This data describes a binding interaction between two proteins.

Sequence of the first protein:
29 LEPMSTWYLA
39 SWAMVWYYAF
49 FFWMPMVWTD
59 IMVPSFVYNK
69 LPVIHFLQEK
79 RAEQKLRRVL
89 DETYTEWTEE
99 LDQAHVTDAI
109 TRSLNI

Residue-level contacts at the interface:
Residue W283 in the second protein interacts with residue F64 in the first protein (closest heavy-atom distance 3.4 Å).
Residue W285 in the second protein contacts residue N67 in the first protein (closest heavy-atom distance 3.6 Å).
Residue M50 in the second protein contacts residue A107 in the first protein (closest heavy-atom distance 3.5 Å).
Residue V297 in the second protein is in contact with residue K78 in the first protein (closest heavy-atom distance 2.9 Å).
Residue K116 in the second protein interacts with residue E94 in the first protein (closest heavy-atom distance 3.7 Å).
Residue W285 in the second protein interacts with residue V71 in the first protein (closest heavy-atom distance 3.5 Å).
Residue L295 in the second protein contacts residue K78 in the first protein (closest heavy-atom distance 3.3 Å).
Residue K139 in the second protein interacts with residue W95 in the first protein (closest heavy-atom distance 3.7 Å).
Residue T312 in the second protein interacts with residue Y92 in the first protein (closest heavy-atom distance 3.6 Å).
Residue M97 in the second protein contacts residue L88 in the first protein (closest heavy-atom distance 3.5 Å).
Residue R194 in the second protein is in contact with residue I114 in the first protein (closest heavy-atom distance 3.2 Å).
Residue V278 in the second protein contacts residue K68 in the first protein (closest heavy-atom distance 3.4 Å).
Residue V270 in the second protein interacts with residue I72 in the first protein (closest heavy-atom distance 3.7 Å).
Residue D136 in the second protein interacts with residue T93 in the first protein (closest heavy-atom distance 2.7 Å).
Residue R205 in the second protein interacts with residue I108 in the first protein (closest heavy-atom distance 3.6 Å).
Residue N43 in the second protein interacts with residue I108 in the first protein (closest heavy-atom distance 3.6 Å).
Residue A47 in the second protein is in contact with residue V104 in the first protein (closest heavy-atom distance 3.7 Å).
Residue Q39 in the second protein contacts residue L112 in the first protein (closest heavy-atom distance 3.7 Å).
Residue L203 in the second protein is in contact with residue I108 in the first protein (closest heavy-atom distance 3.5 Å).
Residue R298 in the second protein contacts residue R85 in the first protein (closest heavy-atom distance 3.3 Å).
Residue E277 in the second protein interacts with residue K68 in the first protein (closest heavy-atom distance 3.1 Å).
Residue Y263 in the second protein contacts residue H73 in the first protein (closest heavy-atom distance 3.2 Å).
Residue R300 in the second protein is in contact with residue R85 in the first protein (closest heavy-atom distance 3.5 Å).
Residue C106 in the second protein contacts residue L88 in the first protein (closest heavy-atom distance 3.6 Å).
Residue E269 in the second protein is in contact with residue Q76 in the first protein (closest heavy-atom distance 3.4 Å).
Residue K116 in the second protein contacts residue W95 in the first protein (closest heavy-atom distance 3.3 Å).
Residue V270 in the second protein contacts residue Q76 in the first protein (closest heavy-atom distance 3.4 Å).
Residue E117 in the second protein is in contact with residue E94 in the first protein (closest heavy-atom distance 3.8 Å).
Residue L294 in the second protein interacts with residue K78 in the first protein (closest heavy-atom distance 3.6 Å).
Residue V278 in the second protein interacts with residue V61 in the first protein (closest heavy-atom distance 3.5 Å).
Residue E291 in the second protein is in contact with residue L75 in the first protein (closest heavy-atom distance 3.8 Å).
Residue M309 in the second protein is in contact with residue T91 in the first protein (closest heavy-atom distance 3.3 Å).
Residue W283 in the second protein is in contact with residue W56 in the first protein (closest heavy-atom distance 3.5 Å).
Residue Q313 in the second protein is in contact with residue T93 in the first protein (closest heavy-atom distance 3.4 Å).
Residue M246 in the second protein contacts residue H73 in the first protein (closest heavy-atom distance 3.6 Å).
Residue H109 in the second protein interacts with residue T93 in the first protein (closest heavy-atom distance 3.3 Å).
Residue R205 in the second protein is in contact with residue T105 in the first protein (closest heavy-atom distance 2.6 Å).
Residue Q284 in the second protein is in contact with residue K68 in the first protein (closest heavy-atom distance 2.3 Å).
Residue K55 in the second protein interacts with residue E98 in the first protein (closest heavy-atom distance 3.7 Å).
Residue T197 in the second protein is in contact with residue I114 in the first protein (closest heavy-atom distance 3.8 Å).
Residue K316 in the second protein interacts with residue E94 in the first protein (closest heavy-atom distance 3.1 Å).
Residue V305 in the second protein contacts residue L88 in the first protein (closest heavy-atom distance 3.7 Å).
Residue D136 in the second protein contacts residue W95 in the first protein (closest heavy-atom distance 2.8 Å).
Residue R273 in the second protein interacts with residue I72 in the first protein (closest heavy-atom distance 3.8 Å).
Residue V260 in the second protein interacts with residue Y66 in the first protein (closest heavy-atom distance 3.7 Å).
Residue H109 in the second protein contacts residue T91 in the first protein (closest heavy-atom distance 3.3 Å).
Residue T201 in the second protein is in contact with residue L112 in the first protein (closest heavy-atom distance 3.6 Å).
Residue Y54 in the second protein contacts residue L99 in the first protein (closest heavy-atom distance 3.6 Å).
Residue V260 in the second protein is in contact with residue L69 in the first protein (closest heavy-atom distance 3.7 Å).
Residue V278 in the second protein is in contact with residue V65 in the first protein (closest heavy-atom distance 3.7 Å).
Residue V130 in the second protein interacts with residue T93 in the first protein (closest heavy-atom distance 3.3 Å).
Residue K316 in the second protein contacts residue Y92 in the first protein (closest heavy-atom distance 3.3 Å).
Residue R205 in the second protein is in contact with residue V104 in the first protein (closest heavy-atom distance 3.5 Å).
Residue A274 in the second protein is in contact with residue I72 in the first protein (closest heavy-atom distance 3.7 Å).
Residue V270 in the second protein contacts residue L69 in the first protein (closest heavy-atom distance 3.6 Å).
Residue G282 in the second protein is in contact with residue K68 in the first protein (closest heavy-atom distance 2.8 Å).
Residue R300 in the second protein interacts with residue D89 in the first protein (closest heavy-atom distance 3.0 Å).
Residue R235 in the second protein interacts with residue V87 in the first protein (closest heavy-atom distance 3.2 Å).
Residue E290 in the second protein contacts residue L75 in the first protein (closest heavy-atom distance 3.5 Å).
Residue L102 in the second protein contacts residue L88 in the first protein (closest heavy-atom distance 3.5 Å).

Sequence of the second protein:
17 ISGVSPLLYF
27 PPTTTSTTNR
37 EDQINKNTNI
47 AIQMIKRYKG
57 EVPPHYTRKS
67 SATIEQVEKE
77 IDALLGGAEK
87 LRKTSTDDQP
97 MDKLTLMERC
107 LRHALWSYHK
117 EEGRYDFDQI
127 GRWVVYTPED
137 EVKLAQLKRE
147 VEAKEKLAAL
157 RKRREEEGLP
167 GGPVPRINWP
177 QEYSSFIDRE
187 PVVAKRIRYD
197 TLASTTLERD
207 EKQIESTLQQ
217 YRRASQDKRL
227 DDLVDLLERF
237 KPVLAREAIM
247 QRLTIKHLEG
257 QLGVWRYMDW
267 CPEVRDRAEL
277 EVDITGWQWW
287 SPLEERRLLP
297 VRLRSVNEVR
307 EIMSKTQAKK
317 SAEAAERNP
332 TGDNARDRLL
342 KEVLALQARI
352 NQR